Sequence of protein 1:
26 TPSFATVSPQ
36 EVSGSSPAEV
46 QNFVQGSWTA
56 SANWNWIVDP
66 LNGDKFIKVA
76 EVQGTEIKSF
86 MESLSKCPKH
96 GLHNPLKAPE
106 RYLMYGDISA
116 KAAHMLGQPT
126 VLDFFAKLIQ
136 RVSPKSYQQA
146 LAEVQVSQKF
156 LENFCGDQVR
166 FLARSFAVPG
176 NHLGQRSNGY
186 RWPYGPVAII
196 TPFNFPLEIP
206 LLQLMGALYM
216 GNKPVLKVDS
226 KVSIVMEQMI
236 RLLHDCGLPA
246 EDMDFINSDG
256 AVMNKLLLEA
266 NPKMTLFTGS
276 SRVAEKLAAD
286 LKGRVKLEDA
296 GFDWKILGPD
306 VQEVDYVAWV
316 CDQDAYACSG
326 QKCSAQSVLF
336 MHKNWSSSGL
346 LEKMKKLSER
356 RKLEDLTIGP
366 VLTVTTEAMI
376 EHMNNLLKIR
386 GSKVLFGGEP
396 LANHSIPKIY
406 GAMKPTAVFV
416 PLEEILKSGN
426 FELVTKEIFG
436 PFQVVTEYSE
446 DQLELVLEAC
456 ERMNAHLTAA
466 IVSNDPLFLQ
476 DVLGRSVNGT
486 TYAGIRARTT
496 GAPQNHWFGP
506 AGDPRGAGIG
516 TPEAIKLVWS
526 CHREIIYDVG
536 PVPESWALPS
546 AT

Sequence of protein 2:
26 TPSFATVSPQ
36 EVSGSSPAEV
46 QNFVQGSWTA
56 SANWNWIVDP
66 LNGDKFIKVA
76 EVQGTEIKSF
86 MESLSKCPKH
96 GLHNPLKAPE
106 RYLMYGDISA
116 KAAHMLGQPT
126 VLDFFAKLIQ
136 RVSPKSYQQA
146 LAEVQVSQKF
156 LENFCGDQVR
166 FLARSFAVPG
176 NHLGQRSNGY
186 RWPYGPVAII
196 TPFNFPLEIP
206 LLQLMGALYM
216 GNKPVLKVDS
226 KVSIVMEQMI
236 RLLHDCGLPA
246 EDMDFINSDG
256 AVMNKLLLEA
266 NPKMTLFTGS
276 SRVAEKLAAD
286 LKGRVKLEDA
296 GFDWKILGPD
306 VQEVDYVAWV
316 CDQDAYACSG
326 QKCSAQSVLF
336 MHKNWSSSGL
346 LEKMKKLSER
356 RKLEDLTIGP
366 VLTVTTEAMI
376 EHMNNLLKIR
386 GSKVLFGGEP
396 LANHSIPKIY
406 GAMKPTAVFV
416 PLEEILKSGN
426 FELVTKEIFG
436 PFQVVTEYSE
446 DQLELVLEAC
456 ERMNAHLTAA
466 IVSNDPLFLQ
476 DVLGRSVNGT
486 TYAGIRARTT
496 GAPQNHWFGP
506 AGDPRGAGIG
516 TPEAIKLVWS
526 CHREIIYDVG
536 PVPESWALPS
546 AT

This data describes a binding interaction between two proteins.

Contacts between the two chains:
Residue S481 in protein 2 is in contact with residue R528 in protein 1 (closest heavy-atom distance 2.8 Å).
Residue D533 in protein 2 contacts residue A488 in protein 1 (closest heavy-atom distance 2.8 Å).
Residue A488 in protein 2 contacts residue Y532 in protein 1 (closest heavy-atom distance 3.1 Å).
Residue T547 in protein 2 interacts with residue Q144 in protein 1 (closest heavy-atom distance 3.0 Å).
Residue R528 in protein 2 contacts residue V482 in protein 1 (closest heavy-atom distance 3.2 Å).
Residue T486 in protein 2 contacts residue I530 in protein 1 (closest heavy-atom distance 3.2 Å).
Residue L478 in protein 2 contacts residue R528 in protein 1 (closest heavy-atom distance 2.8 Å).
Residue Y532 in protein 2 contacts residue A488 in protein 1 (closest heavy-atom distance 3.1 Å).
Residue P509 in protein 2 contacts residue Y189 in protein 1 (closest heavy-atom distance 3.3 Å).
Residue R528 in protein 2 interacts with residue N483 in protein 1 (closest heavy-atom distance 2.9 Å).
Residue R356 in protein 2 interacts with residue T547 in protein 1 (closest heavy-atom distance 2.8 Å).
Residue I531 in protein 2 is in contact with residue Y487 in protein 1 (closest heavy-atom distance 3.2 Å).
Residue R289 in protein 2 interacts with residue G507 in protein 1 (closest heavy-atom distance 3.1 Å).
Residue M458 in protein 2 interacts with residue K94 in protein 1 (closest heavy-atom distance 2.8 Å).
Residue R528 in protein 2 contacts residue L478 in protein 1 (closest heavy-atom distance 2.8 Å).
Residue Q144 in protein 2 contacts residue T547 in protein 1 (closest heavy-atom distance 3.0 Å).
Residue P536 in protein 2 is in contact with residue R491 in protein 1 (closest heavy-atom distance 3.1 Å).
Residue I531 in protein 2 is in contact with residue A488 in protein 1 (closest heavy-atom distance 2.8 Å).
Residue T547 in protein 2 contacts residue R356 in protein 1 (closest heavy-atom distance 2.9 Å).
Residue S141 in protein 2 contacts residue T547 in protein 1 (closest heavy-atom distance 2.7 Å).
Residue K94 in protein 2 contacts residue M458 in protein 1 (closest heavy-atom distance 2.8 Å).
Residue V482 in protein 2 contacts residue R528 in protein 1 (closest heavy-atom distance 3.2 Å).
Residue H461 in protein 2 contacts residue K94 in protein 1 (closest heavy-atom distance 2.9 Å).
Residue P544 in protein 2 contacts residue R355 in protein 1 (closest heavy-atom distance 2.7 Å).
Residue Q318 in protein 2 contacts residue T547 in protein 1 (closest heavy-atom distance 2.9 Å).
Residue C526 in protein 2 interacts with residue G507 in protein 1 (closest heavy-atom distance 3.2 Å).
Residue A488 in protein 2 interacts with residue D533 in protein 1 (closest heavy-atom distance 2.8 Å).
Residue G507 in protein 2 is in contact with residue C526 in protein 1 (closest heavy-atom distance 3.1 Å).
Residue N99 in protein 2 contacts residue G479 in protein 1 (closest heavy-atom distance 2.8 Å).
Residue R528 in protein 2 is in contact with residue T486 in protein 1 (closest heavy-atom distance 3.0 Å).
Residue T486 in protein 2 interacts with residue I531 in protein 1 (closest heavy-atom distance 2.8 Å).
Residue R510 in protein 2 interacts with residue K287 in protein 1 (closest heavy-atom distance 2.7 Å).
Residue R491 in protein 2 is in contact with residue D533 in protein 1 (closest heavy-atom distance 3.0 Å).
Residue Y487 in protein 2 is in contact with residue I531 in protein 1 (closest heavy-atom distance 3.2 Å).
Residue N483 in protein 2 contacts residue R528 in protein 1 (closest heavy-atom distance 2.9 Å).
Residue G507 in protein 2 interacts with residue R289 in protein 1 (closest heavy-atom distance 3.1 Å).
Residue I531 in protein 2 contacts residue T486 in protein 1 (closest heavy-atom distance 2.8 Å).
Residue W187 in protein 2 interacts with residue S481 in protein 1 (closest heavy-atom distance 3.0 Å).
Residue A488 in protein 2 contacts residue I531 in protein 1 (closest heavy-atom distance 2.8 Å).
Residue T486 in protein 2 contacts residue E529 in protein 1 (closest heavy-atom distance 2.9 Å).
Residue E456 in protein 2 interacts with residue K94 in protein 1 (closest heavy-atom distance 2.7 Å).
Residue D533 in protein 2 interacts with residue R491 in protein 1 (closest heavy-atom distance 3.0 Å).
Residue N469 in protein 2 interacts with residue V534 in protein 1 (closest heavy-atom distance 2.7 Å).
Residue R355 in protein 2 interacts with residue P544 in protein 1 (closest heavy-atom distance 2.9 Å).
Residue V534 in protein 2 contacts residue N469 in protein 1 (closest heavy-atom distance 2.7 Å).
Residue K94 in protein 2 contacts residue H461 in protein 1 (closest heavy-atom distance 2.9 Å).
Residue S481 in protein 2 is in contact with residue W187 in protein 1 (closest heavy-atom distance 3.0 Å).
Residue E529 in protein 2 contacts residue T486 in protein 1 (closest heavy-atom distance 2.9 Å).
Residue R528 in protein 2 is in contact with residue S481 in protein 1 (closest heavy-atom distance 2.8 Å).
Residue I530 in protein 2 contacts residue T486 in protein 1 (closest heavy-atom distance 3.1 Å).
Residue H527 in protein 2 contacts residue W502 in protein 1 (closest heavy-atom distance 3.2 Å).
Residue T547 in protein 2 interacts with residue S141 in protein 1 (closest heavy-atom distance 2.7 Å).
Residue G484 in protein 2 contacts residue E529 in protein 1 (closest heavy-atom distance 2.8 Å).
Residue T547 in protein 2 is in contact with residue Q318 in protein 1 (closest heavy-atom distance 2.9 Å).
Residue K94 in protein 2 interacts with residue E456 in protein 1 (closest heavy-atom distance 2.8 Å).
Residue G479 in protein 2 interacts with residue N99 in protein 1 (closest heavy-atom distance 2.8 Å).
Residue T486 in protein 2 interacts with residue R528 in protein 1 (closest heavy-atom distance 2.9 Å).
Residue K287 in protein 2 contacts residue R510 in protein 1 (closest heavy-atom distance 2.9 Å).
Residue E529 in protein 2 contacts residue G484 in protein 1 (closest heavy-atom distance 2.7 Å).
Residue W502 in protein 2 contacts residue H527 in protein 1 (closest heavy-atom distance 3.2 Å).